Interface contacts:
Residue K66 in the first protein interacts with residue P3 in the second protein (closest heavy-atom distance 3.8 Å).
Residue Y22 in the first protein contacts residue Y6 in the second protein (closest heavy-atom distance 4.7 Å).
Residue Q114 in the first protein contacts residue Y6 in the second protein (closest heavy-atom distance 4.0 Å).
Residue Y84 in the first protein is in contact with residue L9 in the second protein (closest heavy-atom distance 2.9 Å).
Residue T143 in the first protein contacts residue L9 in the second protein (closest heavy-atom distance 2.8 Å).
Residue V97 in the first protein is in contact with residue Y6 in the second protein (closest heavy-atom distance 4.2 Å).
Residue L81 in the first protein contacts residue L9 in the second protein (closest heavy-atom distance 3.7 Å).
Residue V9 in the first protein interacts with residue Y6 in the second protein (closest heavy-atom distance 3.5 Å).
Residue Y7 in the first protein is in contact with residue A2 in the second protein (closest heavy-atom distance 3.3 Å).
Residue D77 in the first protein contacts residue P7 in the second protein (closest heavy-atom distance 4.4 Å).
Residue Y171 in the first protein contacts residue F1 in the second protein (closest heavy-atom distance 2.6 Å).
Residue E24 in the first protein is in contact with residue A2 in the second protein (closest heavy-atom distance 4.1 Å).
Residue S73 in the first protein interacts with residue P7 in the second protein (closest heavy-atom distance 4.8 Å).
Residue S73 in the first protein is in contact with residue Y6 in the second protein (closest heavy-atom distance 3.1 Å).
Residue Y159 in the first protein is in contact with residue F1 in the second protein (closest heavy-atom distance 2.5 Å).
Residue Y116 in the first protein interacts with residue L9 in the second protein (closest heavy-atom distance 4.0 Å).
Residue N70 in the first protein interacts with residue Y6 in the second protein (closest heavy-atom distance 3.2 Å).
Residue W167 in the first protein interacts with residue F1 in the second protein (closest heavy-atom distance 3.4 Å).
Residue N70 in the first protein is in contact with residue N5 in the second protein (closest heavy-atom distance 4.1 Å).
Residue D77 in the first protein interacts with residue L9 in the second protein (closest heavy-atom distance 2.9 Å).
Residue W147 in the first protein is in contact with residue P7 in the second protein (closest heavy-atom distance 3.6 Å).
Residue S73 in the first protein is in contact with residue A8 in the second protein (closest heavy-atom distance 4.8 Å).
Residue K146 in the first protein is in contact with residue A8 in the second protein (closest heavy-atom distance 4.8 Å).
Residue W147 in the first protein interacts with residue L9 in the second protein (closest heavy-atom distance 3.5 Å).
Residue Y116 in the first protein interacts with residue P7 in the second protein (closest heavy-atom distance 4.2 Å).
Residue T80 in the first protein is in contact with residue L9 in the second protein (closest heavy-atom distance 3.9 Å).
Residue K66 in the first protein is in contact with residue F1 in the second protein (closest heavy-atom distance 3.6 Å).
Residue W147 in the first protein interacts with residue A8 in the second protein (closest heavy-atom distance 3.1 Å).
Residue Y123 in the first protein is in contact with residue L9 in the second protein (closest heavy-atom distance 4.2 Å).
Residue E63 in the first protein contacts residue F1 in the second protein (closest heavy-atom distance 3.5 Å).
Residue T143 in the first protein is in contact with residue A8 in the second protein (closest heavy-atom distance 4.8 Å).
Residue L5 in the first protein contacts residue F1 in the second protein (closest heavy-atom distance 4.2 Å).
Residue Y7 in the first protein contacts residue Y6 in the second protein (closest heavy-atom distance 5.0 Å).
Residue S99 in the first protein is in contact with residue Y6 in the second protein (closest heavy-atom distance 4.3 Å).
Residue Y7 in the first protein is in contact with residue P3 in the second protein (closest heavy-atom distance 4.2 Å).
Residue S99 in the first protein is in contact with residue P3 in the second protein (closest heavy-atom distance 4.5 Å).
Residue K66 in the first protein contacts residue A2 in the second protein (closest heavy-atom distance 2.9 Å).
Residue Y7 in the first protein interacts with residue F1 in the second protein (closest heavy-atom distance 2.7 Å).
Residue F74 in the first protein contacts residue Y6 in the second protein (closest heavy-atom distance 4.0 Å).
Residue Y159 in the first protein contacts residue P3 in the second protein (closest heavy-atom distance 3.5 Å).
Residue E152 in the first protein contacts residue P7 in the second protein (closest heavy-atom distance 3.6 Å).
Residue Y59 in the first protein interacts with residue F1 in the second protein (closest heavy-atom distance 3.9 Å).
Residue E63 in the first protein contacts residue A2 in the second protein (closest heavy-atom distance 3.0 Å).
Residue K66 in the first protein contacts residue G4 in the second protein (closest heavy-atom distance 4.0 Å).
Residue I95 in the first protein is in contact with residue L9 in the second protein (closest heavy-atom distance 4.4 Å).
Residue Y159 in the first protein interacts with residue A2 in the second protein (closest heavy-atom distance 3.8 Å).
Residue E24 in the first protein contacts residue Y6 in the second protein (closest heavy-atom distance 4.7 Å).
Residue D77 in the first protein contacts residue A8 in the second protein (closest heavy-atom distance 3.5 Å).
Residue F33 in the first protein is in contact with residue F1 in the second protein (closest heavy-atom distance 4.6 Å).
Residue K146 in the first protein interacts with residue L9 in the second protein (closest heavy-atom distance 3.0 Å).
Residue R62 in the first protein interacts with residue F1 in the second protein (closest heavy-atom distance 3.7 Å).
Residue N70 in the first protein is in contact with residue P3 in the second protein (closest heavy-atom distance 3.4 Å).
Residue Y45 in the first protein contacts residue A2 in the second protein (closest heavy-atom distance 3.9 Å).
Residue T163 in the first protein is in contact with residue F1 in the second protein (closest heavy-atom distance 3.3 Å).
Residue N70 in the first protein interacts with residue G4 in the second protein (closest heavy-atom distance 3.8 Å).
Residue Y116 in the first protein interacts with residue Y6 in the second protein (closest heavy-atom distance 3.7 Å).

Sequence of the first protein:
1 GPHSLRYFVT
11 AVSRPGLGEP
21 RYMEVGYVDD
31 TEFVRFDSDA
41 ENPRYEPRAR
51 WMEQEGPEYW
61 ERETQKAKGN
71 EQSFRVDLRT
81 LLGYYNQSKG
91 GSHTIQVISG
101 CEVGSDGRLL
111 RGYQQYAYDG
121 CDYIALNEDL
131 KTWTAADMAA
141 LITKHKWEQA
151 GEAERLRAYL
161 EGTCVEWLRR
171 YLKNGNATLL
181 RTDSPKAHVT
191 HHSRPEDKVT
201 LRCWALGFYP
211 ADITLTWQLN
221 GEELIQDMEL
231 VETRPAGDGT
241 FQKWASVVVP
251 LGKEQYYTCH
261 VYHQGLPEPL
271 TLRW

Sequence of the second protein:
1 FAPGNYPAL

The following describes two proteins that form a bound complex.